Sequence of protein 2:
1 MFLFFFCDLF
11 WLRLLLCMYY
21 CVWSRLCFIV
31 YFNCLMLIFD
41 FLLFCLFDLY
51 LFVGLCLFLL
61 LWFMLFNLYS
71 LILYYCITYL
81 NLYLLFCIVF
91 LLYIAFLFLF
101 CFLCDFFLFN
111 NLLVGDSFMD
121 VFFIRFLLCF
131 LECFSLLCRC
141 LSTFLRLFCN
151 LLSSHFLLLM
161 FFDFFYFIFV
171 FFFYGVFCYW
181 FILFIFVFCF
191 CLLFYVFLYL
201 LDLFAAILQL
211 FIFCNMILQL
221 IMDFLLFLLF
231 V

Sequence of protein 1:
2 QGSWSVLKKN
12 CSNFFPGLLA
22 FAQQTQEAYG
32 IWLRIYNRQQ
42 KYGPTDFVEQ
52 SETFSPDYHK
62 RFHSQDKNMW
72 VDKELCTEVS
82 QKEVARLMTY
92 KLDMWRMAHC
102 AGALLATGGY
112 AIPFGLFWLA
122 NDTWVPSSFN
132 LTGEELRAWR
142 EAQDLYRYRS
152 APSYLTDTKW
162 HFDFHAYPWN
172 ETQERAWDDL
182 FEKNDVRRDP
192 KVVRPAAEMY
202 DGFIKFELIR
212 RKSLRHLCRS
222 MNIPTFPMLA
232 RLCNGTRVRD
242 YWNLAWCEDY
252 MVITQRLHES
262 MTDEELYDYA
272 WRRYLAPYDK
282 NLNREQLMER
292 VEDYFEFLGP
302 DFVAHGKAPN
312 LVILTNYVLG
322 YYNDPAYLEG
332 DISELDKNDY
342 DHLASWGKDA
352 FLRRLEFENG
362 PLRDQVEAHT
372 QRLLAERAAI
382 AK

This data describes a binding interaction between two proteins.

Contacts between the two chains:
Residue R211 in protein 1 contacts residue L46 in protein 2 (closest heavy-atom distance 3.2 Å).
Residue H60 in protein 1 interacts with residue F107 in protein 2 (closest heavy-atom distance 4.0 Å).
Residue W161 in protein 1 contacts residue Y50 in protein 2 (closest heavy-atom distance 4.2 Å).
Residue Y59 in protein 1 contacts residue L103 in protein 2 (closest heavy-atom distance 3.3 Å).
Residue K61 in protein 1 is in contact with residue L103 in protein 2 (closest heavy-atom distance 2.8 Å).
Residue Y59 in protein 1 contacts residue L226 in protein 2 (closest heavy-atom distance 3.5 Å).
Residue F204 in protein 1 contacts residue F44 in protein 2 (closest heavy-atom distance 3.1 Å).
Residue Y59 in protein 1 interacts with residue F224 in protein 2 (closest heavy-atom distance 3.3 Å).
Residue L209 in protein 1 is in contact with residue L46 in protein 2 (closest heavy-atom distance 3.8 Å).
Residue F165 in protein 1 contacts residue Y50 in protein 2 (closest heavy-atom distance 3.6 Å).
Residue Y59 in protein 1 interacts with residue L108 in protein 2 (closest heavy-atom distance 3.8 Å).
Residue Y168 in protein 1 is in contact with residue L42 in protein 2 (closest heavy-atom distance 3.6 Å).
Residue M200 in protein 1 interacts with residue F230 in protein 2 (closest heavy-atom distance 3.4 Å).
Residue Y168 in protein 1 interacts with residue F230 in protein 2 (closest heavy-atom distance 3.4 Å).
Residue W170 in protein 1 contacts residue L42 in protein 2 (closest heavy-atom distance 4.0 Å).
Residue A167 in protein 1 interacts with residue L42 in protein 2 (closest heavy-atom distance 4.5 Å).
Residue L209 in protein 1 interacts with residue L228 in protein 2 (closest heavy-atom distance 4.5 Å).
Residue P57 in protein 1 contacts residue L228 in protein 2 (closest heavy-atom distance 3.8 Å).
Residue H166 in protein 1 is in contact with residue I38 in protein 2 (closest heavy-atom distance 3.9 Å).
Residue D58 in protein 1 is in contact with residue L46 in protein 2 (closest heavy-atom distance 3.4 Å).
Residue G203 in protein 1 is in contact with residue F230 in protein 2 (closest heavy-atom distance 3.6 Å).
Residue Y59 in protein 1 is in contact with residue C45 in protein 2 (closest heavy-atom distance 4.4 Å).
Residue H166 in protein 1 is in contact with residue L42 in protein 2 (closest heavy-atom distance 3.5 Å).
Residue W170 in protein 1 contacts residue F230 in protein 2 (closest heavy-atom distance 3.4 Å).
Residue F165 in protein 1 is in contact with residue L35 in protein 2 (closest heavy-atom distance 5.0 Å).
Residue D58 in protein 1 is in contact with residue D105 in protein 2 (closest heavy-atom distance 4.4 Å).
Residue Y59 in protein 1 is in contact with residue F100 in protein 2 (closest heavy-atom distance 4.6 Å).
Residue G203 in protein 1 interacts with residue L229 in protein 2 (closest heavy-atom distance 4.9 Å).
Residue R211 in protein 1 contacts residue C45 in protein 2 (closest heavy-atom distance 4.6 Å).
Residue K213 in protein 1 interacts with residue D48 in protein 2 (closest heavy-atom distance 2.6 Å).
Residue I205 in protein 1 interacts with residue F44 in protein 2 (closest heavy-atom distance 4.1 Å).
Residue H166 in protein 1 interacts with residue F44 in protein 2 (closest heavy-atom distance 3.8 Å).
Residue S56 in protein 1 interacts with residue L46 in protein 2 (closest heavy-atom distance 4.9 Å).
Residue K61 in protein 1 contacts residue C104 in protein 2 (closest heavy-atom distance 3.6 Å).
Residue H166 in protein 1 contacts residue Y50 in protein 2 (closest heavy-atom distance 3.3 Å).
Residue Y59 in protein 1 interacts with residue D105 in protein 2 (closest heavy-atom distance 2.7 Å).
Residue A167 in protein 1 is in contact with residue F230 in protein 2 (closest heavy-atom distance 3.7 Å).
Residue K61 in protein 1 is in contact with residue D105 in protein 2 (closest heavy-atom distance 4.5 Å).
Residue H60 in protein 1 interacts with residue D105 in protein 2 (closest heavy-atom distance 3.9 Å).
Residue I205 in protein 1 interacts with residue L46 in protein 2 (closest heavy-atom distance 4.0 Å).
Residue H166 in protein 1 is in contact with residue L43 in protein 2 (closest heavy-atom distance 3.9 Å).
Residue D58 in protein 1 contacts residue L226 in protein 2 (closest heavy-atom distance 3.0 Å).
Residue W170 in protein 1 is in contact with residue V231 in protein 2 (closest heavy-atom distance 2.4 Å).
Residue Y168 in protein 1 interacts with residue F41 in protein 2 (closest heavy-atom distance 4.8 Å).
Residue F204 in protein 1 contacts residue F230 in protein 2 (closest heavy-atom distance 3.6 Å).
Residue G203 in protein 1 is in contact with residue V231 in protein 2 (closest heavy-atom distance 3.6 Å).
Residue Y59 in protein 1 is in contact with residue L225 in protein 2 (closest heavy-atom distance 3.7 Å).
Residue K213 in protein 1 interacts with residue L51 in protein 2 (closest heavy-atom distance 4.0 Å).
Residue F163 in protein 1 interacts with residue F230 in protein 2 (closest heavy-atom distance 3.9 Å).
Residue Y59 in protein 1 contacts residue F47 in protein 2 (closest heavy-atom distance 3.8 Å).
Residue D58 in protein 1 is in contact with residue L228 in protein 2 (closest heavy-atom distance 4.0 Å).
Residue H166 in protein 1 is in contact with residue F41 in protein 2 (closest heavy-atom distance 4.7 Å).